Residue-level contacts at the interface:
Residue H48 in the second protein is in contact with residue L47 in the first protein (closest heavy-atom distance 3.7 Å).
Residue L12 in the second protein interacts with residue V9 in the first protein (closest heavy-atom distance 3.7 Å).
Residue L112 in the second protein is in contact with residue L112 in the first protein (closest heavy-atom distance 3.6 Å).
Residue F80 in the second protein interacts with residue I83 in the first protein (closest heavy-atom distance 3.6 Å).
Residue F80 in the second protein is in contact with residue F80 in the first protein (closest heavy-atom distance 3.5 Å).
Residue L19 in the second protein contacts residue V16 in the first protein (closest heavy-atom distance 3.7 Å).
Residue E22 in the second protein is in contact with residue R23 in the first protein (closest heavy-atom distance 3.1 Å).
Residue I91 in the second protein interacts with residue L90 in the first protein (closest heavy-atom distance 3.7 Å).
Residue R23 in the second protein interacts with residue E22 in the first protein (closest heavy-atom distance 2.3 Å).
Residue R29 in the second protein interacts with residue L30 in the first protein (closest heavy-atom distance 3.4 Å).
Residue D26 in the second protein is in contact with residue R23 in the first protein (closest heavy-atom distance 2.9 Å).
Residue Q111 in the second protein contacts residue L112 in the first protein (closest heavy-atom distance 3.4 Å).
Residue L112 in the second protein is in contact with residue Q111 in the first protein (closest heavy-atom distance 3.4 Å).
Residue L30 in the second protein contacts residue F33 in the first protein (closest heavy-atom distance 3.7 Å).
Residue Q44 in the second protein interacts with residue Q43 in the first protein (closest heavy-atom distance 3.3 Å).
Residue L101 in the second protein is in contact with residue N105 in the first protein (closest heavy-atom distance 3.7 Å).
Residue L94 in the second protein interacts with residue I91 in the first protein (closest heavy-atom distance 3.6 Å).
Residue M95 in the second protein is in contact with residue L94 in the first protein (closest heavy-atom distance 3.6 Å).
Residue L12 in the second protein contacts residue L12 in the first protein (closest heavy-atom distance 3.8 Å).
Residue L40 in the second protein interacts with residue N37 in the first protein (closest heavy-atom distance 3.7 Å).
Residue L30 in the second protein contacts residue L30 in the first protein (closest heavy-atom distance 3.7 Å).
Residue Q43 in the second protein contacts residue Q44 in the first protein (closest heavy-atom distance 3.1 Å).
Residue L62 in the second protein contacts residue R65 in the first protein (closest heavy-atom distance 3.6 Å).
Residue I91 in the second protein interacts with residue L94 in the first protein (closest heavy-atom distance 3.7 Å).
Residue L58 in the second protein is in contact with residue L58 in the first protein (closest heavy-atom distance 3.7 Å).
Residue L94 in the second protein is in contact with residue L94 in the first protein (closest heavy-atom distance 3.7 Å).
Residue R98 in the second protein interacts with residue E97 in the first protein (closest heavy-atom distance 3.4 Å).
Residue Q44 in the second protein contacts residue L40 in the first protein (closest heavy-atom distance 3.3 Å).
Residue F34 in the second protein is in contact with residue F33 in the first protein (closest heavy-atom distance 3.7 Å).
Residue V16 in the second protein is in contact with residue V16 in the first protein (closest heavy-atom distance 3.6 Å).
Residue F33 in the second protein contacts residue F33 in the first protein (closest heavy-atom distance 3.6 Å).
Residue L54 in the second protein interacts with residue I51 in the first protein (closest heavy-atom distance 3.7 Å).
Residue R65 in the second protein contacts residue R65 in the first protein (closest heavy-atom distance 3.7 Å).
Residue E55 in the second protein is in contact with residue L54 in the first protein (closest heavy-atom distance 3.7 Å).
Residue H5 in the second protein contacts residue H5 in the first protein (closest heavy-atom distance 3.5 Å).
Residue M73 in the second protein interacts with residue K76 in the first protein (closest heavy-atom distance 3.7 Å).
Residue R98 in the second protein interacts with residue L101 in the first protein (closest heavy-atom distance 3.7 Å).
Residue L47 in the second protein contacts residue H48 in the first protein (closest heavy-atom distance 3.5 Å).
Residue N37 in the second protein contacts residue F33 in the first protein (closest heavy-atom distance 3.5 Å).
Residue R23 in the second protein is in contact with residue D26 in the first protein (closest heavy-atom distance 2.6 Å).
Residue L94 in the second protein interacts with residue M95 in the first protein (closest heavy-atom distance 3.7 Å).
Residue Q77 in the second protein interacts with residue F80 in the first protein (closest heavy-atom distance 3.6 Å).
Residue N87 in the second protein is in contact with residue N87 in the first protein (closest heavy-atom distance 3.6 Å).
Residue N37 in the second protein interacts with residue L40 in the first protein (closest heavy-atom distance 3.7 Å).
Residue L19 in the second protein interacts with residue K20 in the first protein (closest heavy-atom distance 3.7 Å).
Residue I51 in the second protein is in contact with residue I51 in the first protein (closest heavy-atom distance 3.7 Å).
Residue K76 in the second protein is in contact with residue F80 in the first protein (closest heavy-atom distance 3.7 Å).
Residue N37 in the second protein contacts residue N37 in the first protein (closest heavy-atom distance 3.0 Å).
Residue N105 in the second protein is in contact with residue E104 in the first protein (closest heavy-atom distance 3.1 Å).
Residue R65 in the second protein is in contact with residue L62 in the first protein (closest heavy-atom distance 3.5 Å).
Residue E97 in the second protein contacts residue R98 in the first protein (closest heavy-atom distance 3.3 Å).
Residue L101 in the second protein contacts residue Q102 in the first protein (closest heavy-atom distance 3.8 Å).
Residue L54 in the second protein interacts with residue L54 in the first protein (closest heavy-atom distance 3.7 Å).
Residue T69 in the second protein contacts residue T69 in the first protein (closest heavy-atom distance 3.7 Å).
Residue L30 in the second protein is in contact with residue R29 in the first protein (closest heavy-atom distance 3.7 Å).
Residue I91 in the second protein is in contact with residue I91 in the first protein (closest heavy-atom distance 3.7 Å).
Residue L40 in the second protein interacts with residue Q44 in the first protein (closest heavy-atom distance 3.3 Å).
Residue Q77 in the second protein interacts with residue K76 in the first protein (closest heavy-atom distance 2.6 Å).
Residue Q102 in the second protein contacts residue L101 in the first protein (closest heavy-atom distance 3.7 Å).
Residue N105 in the second protein contacts residue N105 in the first protein (closest heavy-atom distance 3.0 Å).

Sequence of the second protein:
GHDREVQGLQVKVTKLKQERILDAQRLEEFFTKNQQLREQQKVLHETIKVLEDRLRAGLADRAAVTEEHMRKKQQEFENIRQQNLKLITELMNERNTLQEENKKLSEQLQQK

The following describes two proteins that form a bound complex.

Sequence of the first protein:
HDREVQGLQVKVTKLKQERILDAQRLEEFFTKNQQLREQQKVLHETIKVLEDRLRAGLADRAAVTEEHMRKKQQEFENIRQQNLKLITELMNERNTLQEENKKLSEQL